The following describes two proteins that form a bound complex.

Sequence of the second protein:
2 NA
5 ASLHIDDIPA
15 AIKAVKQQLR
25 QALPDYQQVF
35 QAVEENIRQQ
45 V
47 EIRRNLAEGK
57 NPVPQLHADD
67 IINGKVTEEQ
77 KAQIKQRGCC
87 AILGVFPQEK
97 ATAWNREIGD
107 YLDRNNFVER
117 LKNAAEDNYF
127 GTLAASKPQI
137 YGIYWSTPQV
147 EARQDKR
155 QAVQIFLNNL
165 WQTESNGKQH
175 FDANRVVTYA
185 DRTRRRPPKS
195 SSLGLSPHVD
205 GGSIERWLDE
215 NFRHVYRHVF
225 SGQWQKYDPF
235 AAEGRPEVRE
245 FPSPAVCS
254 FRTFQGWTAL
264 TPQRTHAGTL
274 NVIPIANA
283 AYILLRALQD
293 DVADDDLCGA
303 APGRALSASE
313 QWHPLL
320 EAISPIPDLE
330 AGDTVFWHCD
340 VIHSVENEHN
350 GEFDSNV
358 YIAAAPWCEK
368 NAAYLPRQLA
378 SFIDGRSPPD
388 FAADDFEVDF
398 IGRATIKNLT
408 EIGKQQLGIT

Sequence of the first protein:
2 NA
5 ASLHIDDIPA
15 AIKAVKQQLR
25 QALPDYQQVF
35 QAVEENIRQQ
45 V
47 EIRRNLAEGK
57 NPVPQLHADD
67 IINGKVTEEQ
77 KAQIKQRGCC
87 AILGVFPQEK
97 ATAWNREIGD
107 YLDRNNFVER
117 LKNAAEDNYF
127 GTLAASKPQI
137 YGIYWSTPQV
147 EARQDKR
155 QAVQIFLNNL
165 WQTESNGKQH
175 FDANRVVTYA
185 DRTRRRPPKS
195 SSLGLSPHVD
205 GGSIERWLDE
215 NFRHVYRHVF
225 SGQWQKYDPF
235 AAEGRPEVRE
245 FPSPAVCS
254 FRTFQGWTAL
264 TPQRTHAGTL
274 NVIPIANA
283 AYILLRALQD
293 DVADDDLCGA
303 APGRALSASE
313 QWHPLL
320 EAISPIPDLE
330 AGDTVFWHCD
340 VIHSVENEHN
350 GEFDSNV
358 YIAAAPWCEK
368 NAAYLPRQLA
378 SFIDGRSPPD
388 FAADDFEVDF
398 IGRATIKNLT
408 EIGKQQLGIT

Interface contacts:
Residue F126 in the second protein is in contact with residue L212 in the first protein (closest heavy-atom distance 4.1 Å).
Residue F126 in the second protein interacts with residue L7 in the first protein (closest heavy-atom distance 4.4 Å).
Residue P248 in the second protein interacts with residue I9 in the first protein (closest heavy-atom distance 3.7 Å).
Residue Y125 in the second protein is in contact with residue Q22 in the first protein (closest heavy-atom distance 3.7 Å).
Residue Q313 in the second protein is in contact with residue W314 in the first protein (closest heavy-atom distance 3.6 Å).
Residue V19 in the second protein is in contact with residue F126 in the first protein (closest heavy-atom distance 4.0 Å).
Residue I9 in the second protein contacts residue I9 in the first protein (closest heavy-atom distance 3.5 Å).
Residue K17 in the second protein contacts residue S196 in the first protein (closest heavy-atom distance 3.3 Å).
Residue F126 in the second protein contacts residue V19 in the first protein (closest heavy-atom distance 4.0 Å).
Residue A15 in the second protein interacts with residue F126 in the first protein (closest heavy-atom distance 3.9 Å).
Residue P13 in the second protein interacts with residue R306 in the first protein (closest heavy-atom distance 3.4 Å).
Residue Y125 in the second protein interacts with residue A18 in the first protein (closest heavy-atom distance 4.1 Å).
Residue A3 in the second protein is in contact with residue N124 in the first protein (closest heavy-atom distance 3.4 Å).
Residue P304 in the second protein interacts with residue R306 in the first protein (closest heavy-atom distance 4.0 Å).
Residue I9 in the second protein is in contact with residue S247 in the first protein (closest heavy-atom distance 4.4 Å).
Residue S200 in the second protein contacts residue D297 in the first protein (closest heavy-atom distance 2.8 Å).
Residue A14 in the second protein contacts residue L197 in the first protein (closest heavy-atom distance 3.8 Å).
Residue N124 in the second protein contacts residue S6 in the first protein (closest heavy-atom distance 2.8 Å).
Residue A295 in the second protein interacts with residue Q313 in the first protein (closest heavy-atom distance 3.4 Å).
Residue G305 in the second protein interacts with residue D10 in the first protein (closest heavy-atom distance 3.6 Å).
Residue Q313 in the second protein is in contact with residue D293 in the first protein (closest heavy-atom distance 2.9 Å).
Residue R306 in the second protein contacts residue P304 in the first protein (closest heavy-atom distance 4.0 Å).
Residue I9 in the second protein contacts residue G305 in the first protein (closest heavy-atom distance 4.0 Å).
Residue L199 in the second protein is in contact with residue D297 in the first protein (closest heavy-atom distance 3.4 Å).
Residue S247 in the second protein contacts residue I9 in the first protein (closest heavy-atom distance 4.4 Å).
Residue Q313 in the second protein interacts with residue A295 in the first protein (closest heavy-atom distance 3.4 Å).
Residue F126 in the second protein interacts with residue A15 in the first protein (closest heavy-atom distance 3.9 Å).
Residue N124 in the second protein contacts residue N2 in the first protein (closest heavy-atom distance 4.4 Å).
Residue P13 in the second protein contacts residue L199 in the first protein (closest heavy-atom distance 3.5 Å).
Residue R306 in the second protein contacts residue P13 in the first protein (closest heavy-atom distance 3.4 Å).
Residue L199 in the second protein interacts with residue P13 in the first protein (closest heavy-atom distance 3.5 Å).
Residue I9 in the second protein interacts with residue P248 in the first protein (closest heavy-atom distance 3.7 Å).
Residue D297 in the second protein interacts with residue S200 in the first protein (closest heavy-atom distance 2.8 Å).
Residue E122 in the second protein is in contact with residue S6 in the first protein (closest heavy-atom distance 4.2 Å).
Residue G305 in the second protein is in contact with residue I9 in the first protein (closest heavy-atom distance 4.0 Å).
Residue N346 in the second protein contacts residue K17 in the first protein (closest heavy-atom distance 3.6 Å).
Residue P304 in the second protein contacts residue I9 in the first protein (closest heavy-atom distance 3.8 Å).
Residue P248 in the second protein contacts residue D10 in the first protein (closest heavy-atom distance 3.5 Å).
Residue R306 in the second protein is in contact with residue I12 in the first protein (closest heavy-atom distance 3.9 Å).
Residue A18 in the second protein contacts residue Y125 in the first protein (closest heavy-atom distance 4.1 Å).
Residue N2 in the second protein contacts residue N124 in the first protein (closest heavy-atom distance 4.4 Å).
Residue I9 in the second protein is in contact with residue P304 in the first protein (closest heavy-atom distance 3.8 Å).
Residue L212 in the second protein interacts with residue F126 in the first protein (closest heavy-atom distance 4.1 Å).
Residue D297 in the second protein contacts residue L199 in the first protein (closest heavy-atom distance 3.4 Å).
Residue S6 in the second protein contacts residue E122 in the first protein (closest heavy-atom distance 4.2 Å).
Residue S6 in the second protein contacts residue N124 in the first protein (closest heavy-atom distance 2.8 Å).
Residue K17 in the second protein is in contact with residue N346 in the first protein (closest heavy-atom distance 3.6 Å).
Residue I12 in the second protein contacts residue R306 in the first protein (closest heavy-atom distance 3.9 Å).
Residue W314 in the second protein contacts residue Q313 in the first protein (closest heavy-atom distance 3.6 Å).
Residue S196 in the second protein contacts residue K17 in the first protein (closest heavy-atom distance 3.3 Å).
Residue L7 in the second protein interacts with residue F126 in the first protein (closest heavy-atom distance 4.4 Å).
Residue D293 in the second protein is in contact with residue Q313 in the first protein (closest heavy-atom distance 2.9 Å).
Residue Q313 in the second protein is in contact with residue V294 in the first protein (closest heavy-atom distance 3.9 Å).
Residue D10 in the second protein interacts with residue P248 in the first protein (closest heavy-atom distance 3.5 Å).
Residue N124 in the second protein interacts with residue A3 in the first protein (closest heavy-atom distance 3.4 Å).
Residue D10 in the second protein is in contact with residue G305 in the first protein (closest heavy-atom distance 3.6 Å).
Residue L197 in the second protein is in contact with residue A14 in the first protein (closest heavy-atom distance 3.8 Å).
Residue Q22 in the second protein contacts residue Y125 in the first protein (closest heavy-atom distance 3.7 Å).
Residue V294 in the second protein contacts residue Q313 in the first protein (closest heavy-atom distance 3.9 Å).
Residue D10 in the second protein contacts residue A249 in the first protein (closest heavy-atom distance 4.5 Å).